This data describes a binding interaction between two proteins.

Contacts between the two chains:
Residue D188 in protein 1 contacts residue R40 in protein 2 (closest heavy-atom distance 2.8 Å).
Residue D188 in protein 1 interacts with residue R42 in protein 2 (closest heavy-atom distance 2.7 Å).
Residue M187 in protein 1 is in contact with residue R42 in protein 2 (closest heavy-atom distance 4.4 Å).
Residue M187 in protein 1 contacts residue R52 in protein 2 (closest heavy-atom distance 3.6 Å).
Residue D188 in protein 1 contacts residue R52 in protein 2 (closest heavy-atom distance 4.3 Å).
Residue P167 in protein 1 interacts with residue R49 in protein 2 (closest heavy-atom distance 3.4 Å).
Residue M187 in protein 1 interacts with residue L48 in protein 2 (closest heavy-atom distance 4.5 Å).
Residue G136 in protein 1 is in contact with residue G44 in protein 2 (closest heavy-atom distance 4.3 Å).
Residue Y10 in protein 1 is in contact with residue R49 in protein 2 (closest heavy-atom distance 4.2 Å).
Residue E185 in protein 1 is in contact with residue R42 in protein 2 (closest heavy-atom distance 3.9 Å).
Residue D189 in protein 1 contacts residue R52 in protein 2 (closest heavy-atom distance 2.6 Å).
Residue A184 in protein 1 is in contact with residue R42 in protein 2 (closest heavy-atom distance 4.3 Å).

Sequence of protein 1:
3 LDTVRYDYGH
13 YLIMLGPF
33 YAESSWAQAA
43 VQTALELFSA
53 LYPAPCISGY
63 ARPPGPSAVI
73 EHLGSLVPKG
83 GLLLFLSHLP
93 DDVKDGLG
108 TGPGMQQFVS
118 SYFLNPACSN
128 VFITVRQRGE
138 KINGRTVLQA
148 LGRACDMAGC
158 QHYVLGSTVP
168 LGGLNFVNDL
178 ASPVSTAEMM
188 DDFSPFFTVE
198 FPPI

Sequence of protein 2:
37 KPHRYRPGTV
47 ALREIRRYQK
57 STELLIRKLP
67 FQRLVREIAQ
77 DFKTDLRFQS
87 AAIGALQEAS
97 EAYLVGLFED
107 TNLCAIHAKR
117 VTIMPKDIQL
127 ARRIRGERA